Contacts between the two chains:
Residue Q81 in the first protein is in contact with residue L203 in the second protein (closest heavy-atom distance 3.3 Å).
Residue Q81 in the first protein is in contact with residue Y183 in the second protein (closest heavy-atom distance 3.4 Å).
Residue N79 in the first protein interacts with residue Y183 in the second protein (closest heavy-atom distance 2.4 Å).
Residue T85 in the first protein contacts residue S209 in the second protein (closest heavy-atom distance 3.5 Å).
Residue T80 in the first protein contacts residue Y183 in the second protein (closest heavy-atom distance 4.6 Å).
Residue K73 in the first protein interacts with residue S209 in the second protein (closest heavy-atom distance 3.9 Å).
Residue A77 in the first protein contacts residue Y206 in the second protein (closest heavy-atom distance 4.0 Å).
Residue N79 in the first protein is in contact with residue Y206 in the second protein (closest heavy-atom distance 3.4 Å).
Residue E78 in the first protein contacts residue Y206 in the second protein (closest heavy-atom distance 3.0 Å).
Residue T80 in the first protein interacts with residue Y206 in the second protein (closest heavy-atom distance 3.4 Å).

These two protein chains interact to form a complex.

Sequence of the first protein:
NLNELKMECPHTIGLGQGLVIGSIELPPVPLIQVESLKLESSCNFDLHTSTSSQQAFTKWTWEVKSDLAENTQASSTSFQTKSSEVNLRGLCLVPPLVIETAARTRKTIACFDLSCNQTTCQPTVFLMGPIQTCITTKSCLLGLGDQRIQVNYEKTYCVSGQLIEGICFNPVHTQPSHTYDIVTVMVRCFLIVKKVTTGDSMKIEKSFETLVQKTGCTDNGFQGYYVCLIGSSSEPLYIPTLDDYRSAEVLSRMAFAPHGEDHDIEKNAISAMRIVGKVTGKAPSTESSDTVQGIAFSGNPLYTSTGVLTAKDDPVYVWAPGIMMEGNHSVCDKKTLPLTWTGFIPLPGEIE

Sequence of the second protein:
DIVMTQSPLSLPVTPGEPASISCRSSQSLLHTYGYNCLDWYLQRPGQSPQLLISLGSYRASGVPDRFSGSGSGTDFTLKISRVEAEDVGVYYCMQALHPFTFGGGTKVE